Interface contacts:
Residue G2 in the second protein is in contact with residue Q27 in the first protein (closest heavy-atom distance 3.4 Å).
Residue G2 in the second protein is in contact with residue N31 in the first protein (closest heavy-atom distance 3.1 Å).
Residue V187 in the second protein interacts with residue I10 in the first protein (closest heavy-atom distance 4.0 Å).
Residue W26 in the second protein is in contact with residue W3 in the first protein (closest heavy-atom distance 4.0 Å).
Residue N9 in the second protein is in contact with residue A24 in the first protein (closest heavy-atom distance 3.9 Å).
Residue Q169 in the second protein interacts with residue N31 in the first protein (closest heavy-atom distance 3.8 Å).
Residue T24 in the second protein is in contact with residue W6 in the first protein (closest heavy-atom distance 4.2 Å).
Residue E177 in the second protein contacts residue I21 in the first protein (closest heavy-atom distance 3.9 Å).
Residue Q30 in the second protein contacts residue W3 in the first protein (closest heavy-atom distance 3.3 Å).
Residue W26 in the second protein is in contact with residue R1 in the first protein (closest heavy-atom distance 3.3 Å).
Residue Q180 in the second protein contacts residue A14 in the first protein (closest heavy-atom distance 4.2 Å).
Residue N9 in the second protein is in contact with residue Q27 in the first protein (closest heavy-atom distance 4.0 Å).
Residue S163 in the second protein contacts residue L35 in the first protein (closest heavy-atom distance 4.2 Å).
Residue I3 in the second protein interacts with residue N31 in the first protein (closest heavy-atom distance 3.8 Å).
Residue L23 in the second protein contacts residue R1 in the first protein (closest heavy-atom distance 4.1 Å).
Residue L198 in the second protein is in contact with residue W3 in the first protein (closest heavy-atom distance 3.4 Å).
Residue Q194 in the second protein contacts residue W3 in the first protein (closest heavy-atom distance 3.4 Å).
Residue L31 in the second protein interacts with residue W3 in the first protein (closest heavy-atom distance 4.2 Å).
Residue Q194 in the second protein is in contact with residue D7 in the first protein (closest heavy-atom distance 4.1 Å).
Residue Q17 in the second protein interacts with residue I17 in the first protein (closest heavy-atom distance 4.0 Å).
Residue L23 in the second protein interacts with residue A9 in the first protein (closest heavy-atom distance 3.6 Å).
Residue I190 in the second protein interacts with residue W3 in the first protein (closest heavy-atom distance 3.9 Å).
Residue V166 in the second protein contacts residue L35 in the first protein (closest heavy-atom distance 3.8 Å).
Residue N170 in the second protein contacts residue E32 in the first protein (closest heavy-atom distance 4.1 Å).
Residue A13 in the second protein contacts residue L20 in the first protein (closest heavy-atom distance 4.1 Å).
Residue K191 in the second protein contacts residue W6 in the first protein (closest heavy-atom distance 4.0 Å).
Residue Q180 in the second protein is in contact with residue I21 in the first protein (closest heavy-atom distance 4.3 Å).
Residue I176 in the second protein contacts residue I21 in the first protein (closest heavy-atom distance 4.1 Å).
Residue L20 in the second protein contacts residue Y13 in the first protein (closest heavy-atom distance 4.2 Å).
Residue Q169 in the second protein is in contact with residue Q28 in the first protein (closest heavy-atom distance 3.5 Å).
Residue G162 in the second protein contacts residue L35 in the first protein (closest heavy-atom distance 4.0 Å).
Residue G27 in the second protein contacts residue W3 in the first protein (closest heavy-atom distance 3.5 Å).
Residue N170 in the second protein is in contact with residue Q28 in the first protein (closest heavy-atom distance 3.3 Å).
Residue V166 in the second protein is in contact with residue Q28 in the first protein (closest heavy-atom distance 3.0 Å).
Residue L20 in the second protein is in contact with residue I10 in the first protein (closest heavy-atom distance 3.6 Å).
Residue Q180 in the second protein interacts with residue I17 in the first protein (closest heavy-atom distance 3.5 Å).
Residue W26 in the second protein is in contact with residue T2 in the first protein (closest heavy-atom distance 4.2 Å).
Residue A16 in the second protein contacts residue Y13 in the first protein (closest heavy-atom distance 4.3 Å).
Residue N9 in the second protein interacts with residue L20 in the first protein (closest heavy-atom distance 4.2 Å).
Residue E177 in the second protein interacts with residue Q25 in the first protein (closest heavy-atom distance 3.2 Å).
Residue L23 in the second protein contacts residue I10 in the first protein (closest heavy-atom distance 3.5 Å).
Residue G27 in the second protein is in contact with residue W6 in the first protein (closest heavy-atom distance 4.1 Å).
Residue L173 in the second protein is in contact with residue Q25 in the first protein (closest heavy-atom distance 4.0 Å).
Residue L23 in the second protein is in contact with residue Y13 in the first protein (closest heavy-atom distance 3.7 Å).
Residue Q6 in the second protein is in contact with residue Q28 in the first protein (closest heavy-atom distance 3.1 Å).
Residue K191 in the second protein contacts residue D7 in the first protein (closest heavy-atom distance 3.6 Å).
Residue V166 in the second protein is in contact with residue N31 in the first protein (closest heavy-atom distance 4.3 Å).
Residue A16 in the second protein interacts with residue I17 in the first protein (closest heavy-atom distance 3.6 Å).
Residue W26 in the second protein interacts with residue W6 in the first protein (closest heavy-atom distance 3.3 Å).
Residue Q6 in the second protein is in contact with residue N31 in the first protein (closest heavy-atom distance 3.7 Å).
Residue L20 in the second protein interacts with residue I17 in the first protein (closest heavy-atom distance 3.7 Å).
Residue R12 in the second protein interacts with residue L20 in the first protein (closest heavy-atom distance 3.7 Å).
Residue L23 in the second protein interacts with residue W6 in the first protein (closest heavy-atom distance 2.6 Å).
Residue Q6 in the second protein contacts residue A24 in the first protein (closest heavy-atom distance 2.7 Å).
Residue N9 in the second protein is in contact with residue A23 in the first protein (closest heavy-atom distance 3.8 Å).
Residue Q6 in the second protein is in contact with residue Q27 in the first protein (closest heavy-atom distance 3.3 Å).
Residue L173 in the second protein interacts with residue A24 in the first protein (closest heavy-atom distance 3.8 Å).
Residue H19 in the second protein interacts with residue Y13 in the first protein (closest heavy-atom distance 3.5 Å).
Residue V166 in the second protein contacts residue E32 in the first protein (closest heavy-atom distance 3.8 Å).
Residue I190 in the second protein contacts residue W6 in the first protein (closest heavy-atom distance 3.7 Å).

Sequence of the first protein:
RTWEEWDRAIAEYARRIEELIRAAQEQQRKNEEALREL

These two protein chains interact to form a complex.

Sequence of the second protein:
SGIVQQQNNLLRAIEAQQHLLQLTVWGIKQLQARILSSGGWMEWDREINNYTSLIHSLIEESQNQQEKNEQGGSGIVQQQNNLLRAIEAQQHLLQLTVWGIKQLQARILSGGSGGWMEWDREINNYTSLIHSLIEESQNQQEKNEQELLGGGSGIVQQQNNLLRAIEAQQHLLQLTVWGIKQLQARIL